Sequence of chain B:
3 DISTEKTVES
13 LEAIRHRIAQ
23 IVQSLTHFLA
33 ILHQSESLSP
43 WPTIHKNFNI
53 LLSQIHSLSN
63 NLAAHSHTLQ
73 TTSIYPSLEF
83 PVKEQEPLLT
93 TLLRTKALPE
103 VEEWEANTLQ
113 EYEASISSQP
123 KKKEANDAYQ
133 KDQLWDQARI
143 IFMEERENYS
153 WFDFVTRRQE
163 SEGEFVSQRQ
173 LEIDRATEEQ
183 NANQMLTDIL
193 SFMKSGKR

This data describes a binding interaction between two proteins.

Contacts between the two chains:
Residue K133 in chain B interacts with residue Q46 in chain A (closest heavy-atom distance 3.0 Å).
Residue F144 in chain B contacts residue S58 in chain A (closest heavy-atom distance 4.4 Å).
Residue Q170 in chain B contacts residue E80 in chain A (closest heavy-atom distance 4.2 Å).
Residue L136 in chain B interacts with residue I45 in chain A (closest heavy-atom distance 4.2 Å).
Residue W137 in chain B interacts with residue Q46 in chain A (closest heavy-atom distance 3.5 Å).
Residue R159 in chain B interacts with residue T70 in chain A (closest heavy-atom distance 3.8 Å).
Residue Q170 in chain B contacts residue L77 in chain A (closest heavy-atom distance 3.4 Å).
Residue L136 in chain B contacts residue N49 in chain A (closest heavy-atom distance 3.3 Å).
Residue W153 in chain B contacts residue T70 in chain A (closest heavy-atom distance 4.4 Å).
Residue E147 in chain B is in contact with residue R55 in chain A (closest heavy-atom distance 3.7 Å).
Residue E147 in chain B contacts residue K59 in chain A (closest heavy-atom distance 3.6 Å).
Residue F144 in chain B interacts with residue F61 in chain A (closest heavy-atom distance 3.9 Å).
Residue I143 in chain B interacts with residue R55 in chain A (closest heavy-atom distance 4.1 Å).
Residue F144 in chain B is in contact with residue L62 in chain A (closest heavy-atom distance 3.8 Å).
Residue V168 in chain B contacts residue L77 in chain A (closest heavy-atom distance 4.3 Å).
Residue D155 in chain B interacts with residue T70 in chain A (closest heavy-atom distance 3.9 Å).
Residue R177 in chain B is in contact with residue E83 in chain A (closest heavy-atom distance 3.7 Å).
Residue W153 in chain B is in contact with residue V65 in chain A (closest heavy-atom distance 3.6 Å).
Residue F156 in chain B contacts residue R74 in chain A (closest heavy-atom distance 4.4 Å).
Residue Y151 in chain B contacts residue E66 in chain A (closest heavy-atom distance 3.5 Å).
Residue T158 in chain B interacts with residue E66 in chain A (closest heavy-atom distance 4.3 Å).
Residue K133 in chain B contacts residue N49 in chain A (closest heavy-atom distance 3.1 Å).
Residue Q139 in chain B contacts residue L51 in chain A (closest heavy-atom distance 3.5 Å).
Residue F144 in chain B contacts residue F54 in chain A (closest heavy-atom distance 4.3 Å).
Residue W153 in chain B is in contact with residue E66 in chain A (closest heavy-atom distance 3.3 Å).
Residue D155 in chain B is in contact with residue R73 in chain A (closest heavy-atom distance 2.9 Å).
Residue F156 in chain B contacts residue L77 in chain A (closest heavy-atom distance 3.8 Å).
Residue E174 in chain B interacts with residue E80 in chain A (closest heavy-atom distance 2.8 Å).
Residue A140 in chain B contacts residue L51 in chain A (closest heavy-atom distance 4.1 Å).
Residue W153 in chain B is in contact with residue S69 in chain A (closest heavy-atom distance 4.0 Å).
Residue L173 in chain B is in contact with residue E80 in chain A (closest heavy-atom distance 3.9 Å).
Residue L173 in chain B interacts with residue K81 in chain A (closest heavy-atom distance 3.8 Å).
Residue K133 in chain B is in contact with residue I45 in chain A (closest heavy-atom distance 4.4 Å).
Residue V157 in chain B is in contact with residue T70 in chain A (closest heavy-atom distance 3.5 Å).
Residue I143 in chain B is in contact with residue F54 in chain A (closest heavy-atom distance 3.7 Å).
Residue E147 in chain B is in contact with residue S58 in chain A (closest heavy-atom distance 3.1 Å).
Residue F156 in chain B contacts residue R73 in chain A (closest heavy-atom distance 3.8 Å).
Residue Y151 in chain B is in contact with residue L62 in chain A (closest heavy-atom distance 4.1 Å).
Residue F156 in chain B contacts residue T70 in chain A (closest heavy-atom distance 4.6 Å).
Residue V157 in chain B interacts with residue R74 in chain A (closest heavy-atom distance 3.3 Å).
Residue E147 in chain B is in contact with residue L62 in chain A (closest heavy-atom distance 3.6 Å).
Residue R148 in chain B contacts residue L62 in chain A (closest heavy-atom distance 3.4 Å).
Residue S152 in chain B contacts residue E66 in chain A (closest heavy-atom distance 3.1 Å).
Residue R177 in chain B interacts with residue E80 in chain A (closest heavy-atom distance 4.2 Å).
Residue W153 in chain B interacts with residue L62 in chain A (closest heavy-atom distance 3.5 Å).
Residue L136 in chain B is in contact with residue L51 in chain A (closest heavy-atom distance 3.8 Å).
Residue R160 in chain B is in contact with residue E66 in chain A (closest heavy-atom distance 3.7 Å).
Residue W153 in chain B is in contact with residue R73 in chain A (closest heavy-atom distance 4.4 Å).
Residue W137 in chain B contacts residue I42 in chain A (closest heavy-atom distance 4.2 Å).
Residue I143 in chain B is in contact with residue L51 in chain A (closest heavy-atom distance 4.7 Å).
Residue Y151 in chain B interacts with residue K59 in chain A (closest heavy-atom distance 3.4 Å).
Residue R159 in chain B is in contact with residue E66 in chain A (closest heavy-atom distance 3.2 Å).
Residue T158 in chain B is in contact with residue T70 in chain A (closest heavy-atom distance 4.1 Å).
Residue R159 in chain B is in contact with residue R74 in chain A (closest heavy-atom distance 4.2 Å).
Residue W137 in chain B interacts with residue I45 in chain A (closest heavy-atom distance 3.5 Å).
Residue F154 in chain B contacts residue R73 in chain A (closest heavy-atom distance 2.9 Å).
Residue A140 in chain B is in contact with residue F54 in chain A (closest heavy-atom distance 3.4 Å).
Residue R159 in chain B is in contact with residue F67 in chain A (closest heavy-atom distance 4.0 Å).
Residue R177 in chain B is in contact with residue K81 in chain A (closest heavy-atom distance 2.9 Å).
Residue Y151 in chain B contacts residue E63 in chain A (closest heavy-atom distance 3.1 Å).

Sequence of chain A:
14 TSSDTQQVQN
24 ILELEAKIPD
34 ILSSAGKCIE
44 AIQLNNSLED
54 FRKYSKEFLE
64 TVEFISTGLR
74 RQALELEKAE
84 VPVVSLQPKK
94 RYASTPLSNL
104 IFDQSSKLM